The following describes two proteins that form a bound complex.

Sequence of chain B:
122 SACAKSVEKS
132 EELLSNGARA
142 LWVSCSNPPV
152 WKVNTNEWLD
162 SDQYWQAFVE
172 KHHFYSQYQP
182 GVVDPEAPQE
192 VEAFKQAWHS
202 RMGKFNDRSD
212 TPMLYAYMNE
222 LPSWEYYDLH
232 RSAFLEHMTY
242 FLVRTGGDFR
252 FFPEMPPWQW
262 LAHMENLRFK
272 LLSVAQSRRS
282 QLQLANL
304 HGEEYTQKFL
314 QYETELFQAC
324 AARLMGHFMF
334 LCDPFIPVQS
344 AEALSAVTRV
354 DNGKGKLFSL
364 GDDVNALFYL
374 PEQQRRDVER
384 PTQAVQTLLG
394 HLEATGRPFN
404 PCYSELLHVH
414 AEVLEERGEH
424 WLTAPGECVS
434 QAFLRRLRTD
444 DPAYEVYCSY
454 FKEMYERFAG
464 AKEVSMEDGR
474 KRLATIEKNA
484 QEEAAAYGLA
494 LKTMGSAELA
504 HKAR

Contacts between the two chains:
Residue N207 in chain B interacts with residue G64 in chain A (closest heavy-atom distance 2.9 Å).
Residue R269 in chain B contacts residue R52 in chain A (closest heavy-atom distance 3.7 Å).
Residue R202 in chain B is in contact with residue A67 in chain A (closest heavy-atom distance 3.8 Å).
Residue S233 in chain B interacts with residue W45 in chain A (closest heavy-atom distance 3.1 Å).
Residue W199 in chain B contacts residue H66 in chain A (closest heavy-atom distance 3.5 Å).
Residue N207 in chain B interacts with residue Y62 in chain A (closest heavy-atom distance 2.5 Å).
Residue Y228 in chain B contacts residue P55 in chain A (closest heavy-atom distance 3.6 Å).
Residue T309 in chain B interacts with residue W45 in chain A (closest heavy-atom distance 3.8 Å).
Residue E226 in chain B interacts with residue Y63 in chain A (closest heavy-atom distance 3.2 Å).
Residue Y227 in chain B contacts residue G54 in chain A (closest heavy-atom distance 3.4 Å).
Residue H231 in chain B interacts with residue H46 in chain A (closest heavy-atom distance 3.6 Å).
Residue M203 in chain B interacts with residue A67 in chain A (closest heavy-atom distance 3.8 Å).
Residue L236 in chain B contacts residue W45 in chain A (closest heavy-atom distance 4.0 Å).
Residue E221 in chain B is in contact with residue T56 in chain A (closest heavy-atom distance 3.6 Å).
Residue L230 in chain B contacts residue S44 in chain A (closest heavy-atom distance 2.9 Å).
Residue M256 in chain B is in contact with residue P55 in chain A (closest heavy-atom distance 3.6 Å).
Residue R232 in chain B is in contact with residue W45 in chain A (closest heavy-atom distance 4.0 Å).
Residue S224 in chain B interacts with residue L57 in chain A (closest heavy-atom distance 3.4 Å).
Residue S224 in chain B contacts residue D59 in chain A (closest heavy-atom distance 3.4 Å).
Residue P257 in chain B is in contact with residue P55 in chain A (closest heavy-atom distance 3.7 Å).
Residue P223 in chain B contacts residue P58 in chain A (closest heavy-atom distance 3.4 Å).
Residue H231 in chain B contacts residue S44 in chain A (closest heavy-atom distance 3.7 Å).
Residue E255 in chain B is in contact with residue D59 in chain A (closest heavy-atom distance 3.2 Å).
Residue L215 in chain B contacts residue Y62 in chain A (closest heavy-atom distance 3.3 Å).
Residue S224 in chain B is in contact with residue P55 in chain A (closest heavy-atom distance 4.0 Å).
Residue H231 in chain B interacts with residue H51 in chain A (closest heavy-atom distance 3.9 Å).
Residue D229 in chain B interacts with residue P43 in chain A (closest heavy-atom distance 3.4 Å).
Residue E266 in chain B contacts residue R52 in chain A (closest heavy-atom distance 3.2 Å).
Residue L222 in chain B interacts with residue H51 in chain A (closest heavy-atom distance 4.2 Å).
Residue Y227 in chain B contacts residue P55 in chain A (closest heavy-atom distance 3.6 Å).
Residue H238 in chain B contacts residue G54 in chain A (closest heavy-atom distance 3.7 Å).
Residue R209 in chain B interacts with residue K42 in chain A (closest heavy-atom distance 3.9 Å).
Residue Y227 in chain B is in contact with residue V47 in chain A (closest heavy-atom distance 4.1 Å).
Residue L262 in chain B contacts residue G54 in chain A (closest heavy-atom distance 3.9 Å).
Residue W225 in chain B contacts residue Y63 in chain A (closest heavy-atom distance 3.3 Å).
Residue E266 in chain B interacts with residue F53 in chain A (closest heavy-atom distance 3.6 Å).
Residue Y227 in chain B contacts residue R52 in chain A (closest heavy-atom distance 3.9 Å).
Residue W199 in chain B is in contact with residue T68 in chain A (closest heavy-atom distance 3.8 Å).
Residue M256 in chain B is in contact with residue T56 in chain A (closest heavy-atom distance 3.5 Å).
Residue P223 in chain B contacts residue Y62 in chain A (closest heavy-atom distance 3.8 Å).
Residue P223 in chain B interacts with residue D59 in chain A (closest heavy-atom distance 4.0 Å).
Residue E221 in chain B contacts residue L57 in chain A (closest heavy-atom distance 3.4 Å).
Residue W225 in chain B contacts residue D59 in chain A (closest heavy-atom distance 3.1 Å).
Residue P223 in chain B contacts residue L57 in chain A (closest heavy-atom distance 3.5 Å).
Residue Y216 in chain B interacts with residue Y62 in chain A (closest heavy-atom distance 3.6 Å).
Residue E255 in chain B contacts residue P58 in chain A (closest heavy-atom distance 2.9 Å).
Residue N220 in chain B is in contact with residue H51 in chain A (closest heavy-atom distance 3.2 Å).
Residue L262 in chain B interacts with residue F53 in chain A (closest heavy-atom distance 3.8 Å).
Residue M203 in chain B interacts with residue E65 in chain A (closest heavy-atom distance 3.4 Å).
Residue Y227 in chain B is in contact with residue H51 in chain A (closest heavy-atom distance 2.5 Å).
Residue H238 in chain B interacts with residue P55 in chain A (closest heavy-atom distance 3.9 Å).
Residue H231 in chain B contacts residue V47 in chain A (closest heavy-atom distance 3.8 Å).
Residue R232 in chain B is in contact with residue S44 in chain A (closest heavy-atom distance 3.3 Å).
Residue N207 in chain B is in contact with residue Y63 in chain A (closest heavy-atom distance 3.6 Å).
Residue L230 in chain B interacts with residue P43 in chain A (closest heavy-atom distance 3.6 Å).
Residue M219 in chain B is in contact with residue Y62 in chain A (closest heavy-atom distance 3.3 Å).
Residue W199 in chain B interacts with residue A67 in chain A (closest heavy-atom distance 3.5 Å).
Residue L230 in chain B interacts with residue K42 in chain A (closest heavy-atom distance 4.0 Å).
Residue E306 in chain B interacts with residue W45 in chain A (closest heavy-atom distance 3.5 Å).
Residue E237 in chain B interacts with residue R52 in chain A (closest heavy-atom distance 3.9 Å).

Sequence of chain A:
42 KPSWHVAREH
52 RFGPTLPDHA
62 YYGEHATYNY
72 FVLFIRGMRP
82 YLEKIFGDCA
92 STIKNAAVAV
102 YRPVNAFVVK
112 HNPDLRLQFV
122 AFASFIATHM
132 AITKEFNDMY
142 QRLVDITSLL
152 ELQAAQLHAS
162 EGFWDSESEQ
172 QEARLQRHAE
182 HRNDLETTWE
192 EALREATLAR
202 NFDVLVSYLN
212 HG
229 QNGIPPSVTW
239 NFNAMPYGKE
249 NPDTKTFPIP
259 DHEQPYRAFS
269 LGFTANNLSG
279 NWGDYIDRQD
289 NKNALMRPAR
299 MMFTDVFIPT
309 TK